Sequence of chain B:
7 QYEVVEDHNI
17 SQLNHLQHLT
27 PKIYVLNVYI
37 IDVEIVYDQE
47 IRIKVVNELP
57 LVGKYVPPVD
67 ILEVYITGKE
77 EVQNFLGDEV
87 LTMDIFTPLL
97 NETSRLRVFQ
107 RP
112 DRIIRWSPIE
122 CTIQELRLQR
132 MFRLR

Contacts between the two chains:
Residue Y61 in chain A is in contact with residue P108 in chain B (closest heavy-atom distance 3.0 Å).
Residue I115 in chain A contacts residue Y61 in chain B (closest heavy-atom distance 3.7 Å).
Residue P63 in chain A contacts residue H21 in chain B (closest heavy-atom distance 4.0 Å).
Residue P56 in chain A is in contact with residue R113 in chain B (closest heavy-atom distance 3.6 Å).
Residue I114 in chain A is in contact with residue V62 in chain B (closest heavy-atom distance 3.7 Å).
Residue G59 in chain A is in contact with residue R113 in chain B (closest heavy-atom distance 3.2 Å).
Residue P63 in chain A is in contact with residue I115 in chain B (closest heavy-atom distance 4.2 Å).
Residue Y61 in chain A contacts residue D112 in chain B (closest heavy-atom distance 3.5 Å).
Residue V65 in chain A contacts residue H21 in chain B (closest heavy-atom distance 3.8 Å).
Residue P63 in chain A is in contact with residue L22 in chain B (closest heavy-atom distance 3.4 Å).
Residue D112 in chain A is in contact with residue Y61 in chain B (closest heavy-atom distance 4.6 Å).
Residue S109 in chain A interacts with residue Y61 in chain B (closest heavy-atom distance 4.4 Å).
Residue E40 in chain A contacts residue R48 in chain B (closest heavy-atom distance 2.9 Å).
Residue Y61 in chain A contacts residue L25 in chain B (closest heavy-atom distance 3.8 Å).
Residue I115 in chain A interacts with residue P63 in chain B (closest heavy-atom distance 4.5 Å).
Residue V62 in chain A is in contact with residue I115 in chain B (closest heavy-atom distance 3.0 Å).
Residue P64 in chain A contacts residue N20 in chain B (closest heavy-atom distance 3.3 Å).
Residue Y61 in chain A contacts residue R113 in chain B (closest heavy-atom distance 3.3 Å).
Residue Q23 in chain A contacts residue P63 in chain B (closest heavy-atom distance 4.2 Å).
Residue P63 in chain A interacts with residue Q23 in chain B (closest heavy-atom distance 3.8 Å).
Residue R113 in chain A interacts with residue V62 in chain B (closest heavy-atom distance 2.7 Å).
Residue S17 in chain A contacts residue H21 in chain B (closest heavy-atom distance 3.0 Å).
Residue R113 in chain A contacts residue Y61 in chain B (closest heavy-atom distance 3.2 Å).
Residue P64 in chain A interacts with residue W117 in chain B (closest heavy-atom distance 4.2 Å).
Residue N20 in chain A contacts residue V65 in chain B (closest heavy-atom distance 3.0 Å).
Residue K60 in chain A interacts with residue R113 in chain B (closest heavy-atom distance 2.8 Å).
Residue I67 in chain A interacts with residue I114 in chain B (closest heavy-atom distance 3.7 Å).
Residue R113 in chain A contacts residue V58 in chain B (closest heavy-atom distance 3.9 Å).
Residue I115 in chain A contacts residue P64 in chain B (closest heavy-atom distance 4.0 Å).
Residue I114 in chain A is in contact with residue I67 in chain B (closest heavy-atom distance 3.7 Å).
Residue L22 in chain A contacts residue P63 in chain B (closest heavy-atom distance 3.3 Å).
Residue H21 in chain A is in contact with residue P63 in chain B (closest heavy-atom distance 3.9 Å).
Residue W117 in chain A contacts residue P64 in chain B (closest heavy-atom distance 4.2 Å).
Residue V62 in chain A is in contact with residue I114 in chain B (closest heavy-atom distance 3.4 Å).
Residue Q23 in chain A interacts with residue Y61 in chain B (closest heavy-atom distance 3.5 Å).
Residue R113 in chain A is in contact with residue G59 in chain B (closest heavy-atom distance 3.5 Å).
Residue N20 in chain A interacts with residue P63 in chain B (closest heavy-atom distance 3.5 Å).
Residue R48 in chain A is in contact with residue R48 in chain B (closest heavy-atom distance 3.8 Å).
Residue I37 in chain A interacts with residue I114 in chain B (closest heavy-atom distance 3.9 Å).
Residue H21 in chain A contacts residue H21 in chain B (closest heavy-atom distance 2.6 Å).
Residue I115 in chain A is in contact with residue V62 in chain B (closest heavy-atom distance 3.0 Å).
Residue R113 in chain A is in contact with residue K60 in chain B (closest heavy-atom distance 2.9 Å).
Residue Y71 in chain A contacts residue K50 in chain B (closest heavy-atom distance 3.7 Å).
Residue D66 in chain A interacts with residue Q23 in chain B (closest heavy-atom distance 3.8 Å).
Residue R48 in chain A interacts with residue E40 in chain B (closest heavy-atom distance 3.0 Å).
Residue V65 in chain A contacts residue N20 in chain B (closest heavy-atom distance 3.0 Å).
Residue I114 in chain A is in contact with residue I37 in chain B (closest heavy-atom distance 3.9 Å).
Residue R113 in chain A is in contact with residue P56 in chain B (closest heavy-atom distance 3.6 Å).
Residue P64 in chain A is in contact with residue I115 in chain B (closest heavy-atom distance 4.0 Å).
Residue N20 in chain A is in contact with residue P64 in chain B (closest heavy-atom distance 3.3 Å).
Residue Y61 in chain A contacts residue I115 in chain B (closest heavy-atom distance 3.5 Å).
Residue D38 in chain A contacts residue R116 in chain B (closest heavy-atom distance 4.5 Å).
Residue Q23 in chain A is in contact with residue D66 in chain B (closest heavy-atom distance 4.3 Å).
Residue Y61 in chain A interacts with residue Q23 in chain B (closest heavy-atom distance 3.8 Å).
Residue H21 in chain A interacts with residue V65 in chain B (closest heavy-atom distance 3.5 Å).
Residue P108 in chain A contacts residue Y61 in chain B (closest heavy-atom distance 3.5 Å).
Residue P63 in chain A is in contact with residue N20 in chain B (closest heavy-atom distance 3.4 Å).
Residue L25 in chain A contacts residue Y61 in chain B (closest heavy-atom distance 3.9 Å).
Residue V62 in chain A interacts with residue R113 in chain B (closest heavy-atom distance 2.9 Å).
Residue H21 in chain A contacts residue S17 in chain B (closest heavy-atom distance 2.8 Å).

Sequence of chain A:
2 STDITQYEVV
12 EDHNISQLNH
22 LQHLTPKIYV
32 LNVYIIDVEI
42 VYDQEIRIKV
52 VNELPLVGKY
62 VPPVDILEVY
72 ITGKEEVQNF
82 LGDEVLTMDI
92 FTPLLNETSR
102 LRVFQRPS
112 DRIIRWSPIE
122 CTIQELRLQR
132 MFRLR

These two protein chains interact to form a complex.